Sequence of chain B:
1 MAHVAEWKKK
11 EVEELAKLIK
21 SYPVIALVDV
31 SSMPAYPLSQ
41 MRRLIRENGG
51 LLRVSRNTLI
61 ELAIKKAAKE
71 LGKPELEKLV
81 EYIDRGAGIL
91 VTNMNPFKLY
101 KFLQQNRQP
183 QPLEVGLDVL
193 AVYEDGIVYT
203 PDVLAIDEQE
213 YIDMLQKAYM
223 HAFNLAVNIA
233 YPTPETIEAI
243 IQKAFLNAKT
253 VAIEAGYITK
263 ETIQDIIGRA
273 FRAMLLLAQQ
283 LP

Sequence of chain A:
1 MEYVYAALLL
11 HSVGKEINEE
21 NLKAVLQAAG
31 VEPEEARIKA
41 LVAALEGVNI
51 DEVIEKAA

This data describes a binding interaction between two proteins.

Residue-level contacts at the interface:
Residue L279 in chain B contacts residue L8 in chain A (closest heavy-atom distance 3.7 Å).
Residue A280 in chain B is in contact with residue M1 in chain A (closest heavy-atom distance 3.3 Å).
Residue R274 in chain B contacts residue A58 in chain A (closest heavy-atom distance 3.6 Å).
Residue L283 in chain B interacts with residue L45 in chain A (closest heavy-atom distance 4.6 Å).
Residue Q282 in chain B is in contact with residue A44 in chain A (closest heavy-atom distance 4.1 Å).
Residue Q282 in chain B is in contact with residue L45 in chain A (closest heavy-atom distance 4.3 Å).
Residue A275 in chain B is in contact with residue I54 in chain A (closest heavy-atom distance 3.4 Å).
Residue A280 in chain B contacts residue V4 in chain A (closest heavy-atom distance 4.2 Å).
Residue P284 in chain B contacts residue A44 in chain A (closest heavy-atom distance 4.8 Å).
Residue L279 in chain B contacts residue L45 in chain A (closest heavy-atom distance 4.0 Å).
Residue M276 in chain B interacts with residue M1 in chain A (closest heavy-atom distance 3.0 Å).
Residue A275 in chain B contacts residue L8 in chain A (closest heavy-atom distance 4.2 Å).
Residue M276 in chain B is in contact with residue L8 in chain A (closest heavy-atom distance 3.6 Å).
Residue L279 in chain B contacts residue I50 in chain A (closest heavy-atom distance 3.7 Å).
Residue R271 in chain B contacts residue A58 in chain A (closest heavy-atom distance 3.7 Å).
Residue R271 in chain B is in contact with residue A57 in chain A (closest heavy-atom distance 4.6 Å).
Residue L279 in chain B contacts residue V48 in chain A (closest heavy-atom distance 4.2 Å).
Residue L279 in chain B contacts residue V53 in chain A (closest heavy-atom distance 3.6 Å).
Residue A272 in chain B is in contact with residue Y5 in chain A (closest heavy-atom distance 4.1 Å).
Residue Q282 in chain B is in contact with residue V53 in chain A (closest heavy-atom distance 4.6 Å).
Residue L278 in chain B interacts with residue K56 in chain A (closest heavy-atom distance 3.9 Å).
Residue L278 in chain B contacts residue A57 in chain A (closest heavy-atom distance 4.0 Å).
Residue A272 in chain B contacts residue L8 in chain A (closest heavy-atom distance 4.4 Å).
Residue R274 in chain B interacts with residue A57 in chain A (closest heavy-atom distance 2.8 Å).
Residue L283 in chain B is in contact with residue V4 in chain A (closest heavy-atom distance 4.2 Å).
Residue L283 in chain B contacts residue L41 in chain A (closest heavy-atom distance 3.8 Å).
Residue L283 in chain B contacts residue A44 in chain A (closest heavy-atom distance 4.1 Å).
Residue F273 in chain B interacts with residue Y5 in chain A (closest heavy-atom distance 3.5 Å).
Residue A275 in chain B contacts residue V53 in chain A (closest heavy-atom distance 3.9 Å).
Residue L279 in chain B is in contact with residue V4 in chain A (closest heavy-atom distance 3.9 Å).
Residue L279 in chain B is in contact with residue A7 in chain A (closest heavy-atom distance 4.4 Å).
Residue A275 in chain B contacts residue A57 in chain A (closest heavy-atom distance 3.4 Å).
Residue L278 in chain B is in contact with residue V53 in chain A (closest heavy-atom distance 3.7 Å).
Residue M276 in chain B contacts residue Y5 in chain A (closest heavy-atom distance 3.5 Å).
Residue M276 in chain B is in contact with residue V4 in chain A (closest heavy-atom distance 3.5 Å).
Residue Q282 in chain B is in contact with residue V48 in chain A (closest heavy-atom distance 3.9 Å).